Sequence of the first protein:
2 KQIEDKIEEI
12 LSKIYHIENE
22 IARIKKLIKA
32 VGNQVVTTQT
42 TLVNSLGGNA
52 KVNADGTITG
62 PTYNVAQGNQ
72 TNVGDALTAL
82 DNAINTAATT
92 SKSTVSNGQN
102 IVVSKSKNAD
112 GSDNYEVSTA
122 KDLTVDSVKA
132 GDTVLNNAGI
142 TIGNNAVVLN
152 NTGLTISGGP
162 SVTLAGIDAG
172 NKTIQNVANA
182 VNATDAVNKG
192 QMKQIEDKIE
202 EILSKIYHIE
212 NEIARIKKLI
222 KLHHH

Sequence of the second protein:
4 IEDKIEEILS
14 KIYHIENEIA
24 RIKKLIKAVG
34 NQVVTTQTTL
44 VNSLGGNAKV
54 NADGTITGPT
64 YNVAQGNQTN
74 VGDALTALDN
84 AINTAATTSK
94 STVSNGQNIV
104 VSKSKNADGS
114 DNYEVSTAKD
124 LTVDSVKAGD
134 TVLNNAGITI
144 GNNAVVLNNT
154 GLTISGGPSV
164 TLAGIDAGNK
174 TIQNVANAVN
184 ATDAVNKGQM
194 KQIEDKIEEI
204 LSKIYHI

Contacts between the two chains:
Residue T174 in the first protein is in contact with residue N180 in the second protein (closest heavy-atom distance 3.3 Å).
Residue N151 in the first protein is in contact with residue V148 in the second protein (closest heavy-atom distance 3.3 Å).
Residue V188 in the first protein is in contact with residue V188 in the second protein (closest heavy-atom distance 3.2 Å).
Residue S113 in the first protein contacts residue K93 in the second protein (closest heavy-atom distance 3.3 Å).
Residue A170 in the first protein is in contact with residue Q176 in the second protein (closest heavy-atom distance 2.9 Å).
Residue V126 in the first protein contacts residue A131 in the second protein (closest heavy-atom distance 3.2 Å).
Residue N138 in the first protein interacts with residue A131 in the second protein (closest heavy-atom distance 3.2 Å).
Residue N73 in the first protein contacts residue S46 in the second protein (closest heavy-atom distance 3.3 Å).
Residue N115 in the first protein contacts residue T95 in the second protein (closest heavy-atom distance 2.6 Å).
Residue I168 in the first protein contacts residue I175 in the second protein (closest heavy-atom distance 3.3 Å).
Residue N189 in the first protein is in contact with residue D186 in the second protein (closest heavy-atom distance 3.1 Å).
Residue N137 in the first protein is in contact with residue T134 in the second protein (closest heavy-atom distance 3.2 Å).
Residue D82 in the first protein contacts residue A67 in the second protein (closest heavy-atom distance 3.1 Å).
Residue S94 in the first protein contacts residue S94 in the second protein (closest heavy-atom distance 2.7 Å).
Residue N115 in the first protein contacts residue S97 in the second protein (closest heavy-atom distance 2.9 Å).
Residue P62 in the first protein contacts residue S46 in the second protein (closest heavy-atom distance 3.1 Å).
Residue K122 in the first protein is in contact with residue D127 in the second protein (closest heavy-atom distance 2.7 Å).
Residue E19 in the first protein contacts residue K14 in the second protein (closest heavy-atom distance 2.5 Å).
Residue V74 in the first protein interacts with residue S46 in the second protein (closest heavy-atom distance 2.9 Å).
Residue L124 in the first protein contacts residue S128 in the second protein (closest heavy-atom distance 2.9 Å).
Residue N109 in the first protein contacts residue T95 in the second protein (closest heavy-atom distance 2.9 Å).
Residue V126 in the first protein interacts with residue K130 in the second protein (closest heavy-atom distance 2.8 Å).
Residue I175 in the first protein interacts with residue D186 in the second protein (closest heavy-atom distance 3.2 Å).
Residue N172 in the first protein is in contact with residue N177 in the second protein (closest heavy-atom distance 2.9 Å).
Residue L124 in the first protein contacts residue K130 in the second protein (closest heavy-atom distance 2.7 Å).
Residue K190 in the first protein is in contact with residue N183 in the second protein (closest heavy-atom distance 3.1 Å).
Residue N138 in the first protein contacts residue D133 in the second protein (closest heavy-atom distance 3.0 Å).
Residue D114 in the first protein is in contact with residue T95 in the second protein (closest heavy-atom distance 2.8 Å).
Residue G75 in the first protein contacts residue L47 in the second protein (closest heavy-atom distance 3.2 Å).
Residue Y116 in the first protein is in contact with residue V96 in the second protein (closest heavy-atom distance 3.2 Å).
Residue V178 in the first protein interacts with residue T185 in the second protein (closest heavy-atom distance 2.8 Å).
Residue V163 in the first protein interacts with residue I157 in the second protein (closest heavy-atom distance 3.2 Å).
Residue N73 in the first protein is in contact with residue N45 in the second protein (closest heavy-atom distance 3.3 Å).
Residue N189 in the first protein interacts with residue A184 in the second protein (closest heavy-atom distance 3.3 Å).
Residue V118 in the first protein contacts residue S97 in the second protein (closest heavy-atom distance 2.9 Å).
Residue I168 in the first protein is in contact with residue Q176 in the second protein (closest heavy-atom distance 2.9 Å).
Residue T120 in the first protein interacts with residue N101 in the second protein (closest heavy-atom distance 2.9 Å).
Residue D114 in the first protein is in contact with residue S94 in the second protein (closest heavy-atom distance 3.3 Å).
Residue G191 in the first protein is in contact with residue A184 in the second protein (closest heavy-atom distance 3.0 Å).
Residue Q40 in the first protein interacts with residue T39 in the second protein (closest heavy-atom distance 3.1 Å).
Residue T164 in the first protein contacts residue P161 in the second protein (closest heavy-atom distance 3.2 Å).
Residue T120 in the first protein contacts residue Q100 in the second protein (closest heavy-atom distance 3.2 Å).
Residue V118 in the first protein is in contact with residue I102 in the second protein (closest heavy-atom distance 3.2 Å).
Residue D169 in the first protein contacts residue N177 in the second protein (closest heavy-atom distance 3.2 Å).
Residue K93 in the first protein is in contact with residue T91 in the second protein (closest heavy-atom distance 3.1 Å).
Residue D123 in the first protein contacts residue S128 in the second protein (closest heavy-atom distance 2.5 Å).
Residue A166 in the first protein is in contact with residue K173 in the second protein (closest heavy-atom distance 3.3 Å).
Residue N138 in the first protein is in contact with residue T134 in the second protein (closest heavy-atom distance 3.1 Å).
Residue K26 in the first protein is in contact with residue E21 in the second protein (closest heavy-atom distance 3.1 Å).
Residue A170 in the first protein interacts with residue N177 in the second protein (closest heavy-atom distance 3.3 Å).
Residue K190 in the first protein interacts with residue D186 in the second protein (closest heavy-atom distance 2.9 Å).
Residue I175 in the first protein is in contact with residue A187 in the second protein (closest heavy-atom distance 2.9 Å).
Residue Y116 in the first protein interacts with residue S97 in the second protein (closest heavy-atom distance 2.9 Å).
Residue V118 in the first protein is in contact with residue G99 in the second protein (closest heavy-atom distance 2.8 Å).
Residue S119 in the first protein interacts with residue G99 in the second protein (closest heavy-atom distance 3.2 Å).
Residue K190 in the first protein contacts residue V182 in the second protein (closest heavy-atom distance 3.3 Å).
Residue A89 in the first protein is in contact with residue S92 in the second protein (closest heavy-atom distance 2.9 Å).
Residue K173 in the first protein is in contact with residue A179 in the second protein (closest heavy-atom distance 3.1 Å).
Residue K190 in the first protein interacts with residue A184 in the second protein (closest heavy-atom distance 3.1 Å).
Residue Y116 in the first protein interacts with residue T95 in the second protein (closest heavy-atom distance 2.8 Å).

This data describes a binding interaction between two proteins.